Residue-level contacts at the interface:
Residue L69 in protein 1 contacts residue R103 in protein 2 (closest heavy-atom distance 4.0 Å).
Residue V76 in protein 1 interacts with residue R58 in protein 2 (closest heavy-atom distance 3.7 Å).
Residue E52 in protein 1 interacts with residue A80 in protein 2 (closest heavy-atom distance 4.8 Å).
Residue A72 in protein 1 interacts with residue A62 in protein 2 (closest heavy-atom distance 3.8 Å).
Residue A72 in protein 1 contacts residue R58 in protein 2 (closest heavy-atom distance 4.8 Å).
Residue V76 in protein 1 interacts with residue I59 in protein 2 (closest heavy-atom distance 3.9 Å).
Residue L69 in protein 1 is in contact with residue V65 in protein 2 (closest heavy-atom distance 3.6 Å).
Residue Y106 in protein 1 is in contact with residue R99 in protein 2 (closest heavy-atom distance 3.6 Å).
Residue W66 in protein 1 interacts with residue L69 in protein 2 (closest heavy-atom distance 3.8 Å).
Residue E52 in protein 1 interacts with residue H79 in protein 2 (closest heavy-atom distance 2.7 Å).
Residue R58 in protein 1 contacts residue H79 in protein 2 (closest heavy-atom distance 4.0 Å).
Residue E77 in protein 1 is in contact with residue L110 in protein 2 (closest heavy-atom distance 3.9 Å).
Residue R58 in protein 1 interacts with residue K75 in protein 2 (closest heavy-atom distance 3.9 Å).
Residue A62 in protein 1 interacts with residue A72 in protein 2 (closest heavy-atom distance 3.8 Å).
Residue Q113 in protein 1 is in contact with residue E77 in protein 2 (closest heavy-atom distance 3.8 Å).
Residue H79 in protein 1 interacts with residue E52 in protein 2 (closest heavy-atom distance 2.7 Å).
Residue F49 in protein 1 contacts residue A80 in protein 2 (closest heavy-atom distance 4.6 Å).
Residue A80 in protein 1 is in contact with residue F49 in protein 2 (closest heavy-atom distance 4.3 Å).
Residue V76 in protein 1 is in contact with residue L55 in protein 2 (closest heavy-atom distance 5.0 Å).
Residue F49 in protein 1 interacts with residue H79 in protein 2 (closest heavy-atom distance 3.4 Å).
Residue H79 in protein 1 is in contact with residue F49 in protein 2 (closest heavy-atom distance 3.4 Å).
Residue V65 in protein 1 contacts residue L69 in protein 2 (closest heavy-atom distance 3.5 Å).
Residue H79 in protein 1 is in contact with residue R58 in protein 2 (closest heavy-atom distance 4.0 Å).
Residue A62 in protein 1 contacts residue D73 in protein 2 (closest heavy-atom distance 3.3 Å).
Residue L55 in protein 1 interacts with residue H79 in protein 2 (closest heavy-atom distance 3.6 Å).
Residue I59 in protein 1 contacts residue V76 in protein 2 (closest heavy-atom distance 3.8 Å).
Residue Y106 in protein 1 interacts with residue E77 in protein 2 (closest heavy-atom distance 2.5 Å).
Residue L69 in protein 1 contacts residue A62 in protein 2 (closest heavy-atom distance 3.3 Å).
Residue E77 in protein 1 interacts with residue Y106 in protein 2 (closest heavy-atom distance 2.5 Å).
Residue V65 in protein 1 interacts with residue Q68 in protein 2 (closest heavy-atom distance 4.0 Å).
Residue V76 in protein 1 contacts residue L110 in protein 2 (closest heavy-atom distance 4.2 Å).
Residue A72 in protein 1 contacts residue V65 in protein 2 (closest heavy-atom distance 4.7 Å).
Residue L69 in protein 1 is in contact with residue L69 in protein 2 (closest heavy-atom distance 3.6 Å).
Residue A62 in protein 1 interacts with residue L69 in protein 2 (closest heavy-atom distance 3.3 Å).
Residue L110 in protein 1 is in contact with residue E77 in protein 2 (closest heavy-atom distance 3.7 Å).
Residue K75 in protein 1 is in contact with residue R58 in protein 2 (closest heavy-atom distance 4.0 Å).
Residue D73 in protein 1 interacts with residue Y106 in protein 2 (closest heavy-atom distance 3.4 Å).
Residue R103 in protein 1 contacts residue L69 in protein 2 (closest heavy-atom distance 4.0 Å).
Residue Q68 in protein 1 contacts residue Q68 in protein 2 (closest heavy-atom distance 4.9 Å).
Residue V65 in protein 1 interacts with residue A72 in protein 2 (closest heavy-atom distance 4.7 Å).
Residue L110 in protein 1 is in contact with residue V76 in protein 2 (closest heavy-atom distance 4.2 Å).
Residue D73 in protein 1 is in contact with residue R103 in protein 2 (closest heavy-atom distance 2.8 Å).
Residue R58 in protein 1 is in contact with residue V76 in protein 2 (closest heavy-atom distance 3.6 Å).
Residue D73 in protein 1 interacts with residue A62 in protein 2 (closest heavy-atom distance 3.3 Å).
Residue Y106 in protein 1 is in contact with residue D73 in protein 2 (closest heavy-atom distance 3.6 Å).
Residue L55 in protein 1 is in contact with residue V76 in protein 2 (closest heavy-atom distance 4.8 Å).
Residue R99 in protein 1 is in contact with residue Y106 in protein 2 (closest heavy-atom distance 3.6 Å).
Residue V65 in protein 1 is in contact with residue V65 in protein 2 (closest heavy-atom distance 3.8 Å).
Residue Q68 in protein 1 contacts residue V65 in protein 2 (closest heavy-atom distance 4.0 Å).
Residue R58 in protein 1 interacts with residue A72 in protein 2 (closest heavy-atom distance 4.7 Å).
Residue A72 in protein 1 interacts with residue A61 in protein 2 (closest heavy-atom distance 4.9 Å).
Residue A61 in protein 1 is in contact with residue A72 in protein 2 (closest heavy-atom distance 4.9 Å).
Residue V76 in protein 1 is in contact with residue A62 in protein 2 (closest heavy-atom distance 4.4 Å).
Residue A80 in protein 1 interacts with residue E52 in protein 2 (closest heavy-atom distance 4.8 Å).
Residue A62 in protein 1 contacts residue V76 in protein 2 (closest heavy-atom distance 4.4 Å).
Residue R99 in protein 1 interacts with residue R103 in protein 2 (closest heavy-atom distance 4.3 Å).
Residue L69 in protein 1 interacts with residue W66 in protein 2 (closest heavy-atom distance 3.7 Å).
Residue H79 in protein 1 is in contact with residue L55 in protein 2 (closest heavy-atom distance 3.7 Å).
Residue R103 in protein 1 contacts residue R99 in protein 2 (closest heavy-atom distance 4.2 Å).
Residue R103 in protein 1 contacts residue D73 in protein 2 (closest heavy-atom distance 2.8 Å).

Sequence of protein 1:
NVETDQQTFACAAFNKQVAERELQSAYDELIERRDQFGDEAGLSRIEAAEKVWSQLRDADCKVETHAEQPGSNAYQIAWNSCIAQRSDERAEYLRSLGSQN

Sequence of protein 2:
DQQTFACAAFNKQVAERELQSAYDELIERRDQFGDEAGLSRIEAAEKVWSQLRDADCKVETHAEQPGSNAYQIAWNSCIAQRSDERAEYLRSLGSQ

These two protein chains interact to form a complex.